Sequence of chain B:
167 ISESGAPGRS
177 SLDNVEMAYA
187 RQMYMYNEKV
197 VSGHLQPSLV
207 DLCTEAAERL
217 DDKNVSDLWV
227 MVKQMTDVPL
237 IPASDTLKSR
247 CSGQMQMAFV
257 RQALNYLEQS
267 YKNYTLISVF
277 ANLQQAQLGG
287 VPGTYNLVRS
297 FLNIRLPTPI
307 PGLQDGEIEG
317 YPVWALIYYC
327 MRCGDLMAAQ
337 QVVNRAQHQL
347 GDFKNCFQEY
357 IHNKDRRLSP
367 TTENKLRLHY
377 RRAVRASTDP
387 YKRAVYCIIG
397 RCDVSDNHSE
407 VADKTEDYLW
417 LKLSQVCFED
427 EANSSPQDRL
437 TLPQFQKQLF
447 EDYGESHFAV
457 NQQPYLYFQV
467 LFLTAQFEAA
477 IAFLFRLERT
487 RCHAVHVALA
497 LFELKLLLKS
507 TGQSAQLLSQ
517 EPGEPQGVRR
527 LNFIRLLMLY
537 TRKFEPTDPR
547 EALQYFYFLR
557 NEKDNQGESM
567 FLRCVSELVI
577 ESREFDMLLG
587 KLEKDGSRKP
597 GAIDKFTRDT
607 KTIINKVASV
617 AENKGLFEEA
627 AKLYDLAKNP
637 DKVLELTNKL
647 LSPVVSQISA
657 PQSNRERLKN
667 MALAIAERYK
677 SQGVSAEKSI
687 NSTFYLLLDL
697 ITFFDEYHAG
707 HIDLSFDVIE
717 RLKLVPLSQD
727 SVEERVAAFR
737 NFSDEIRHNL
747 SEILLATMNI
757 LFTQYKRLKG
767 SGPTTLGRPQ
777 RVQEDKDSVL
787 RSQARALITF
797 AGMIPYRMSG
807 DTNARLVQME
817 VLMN

Sequence of chain A:
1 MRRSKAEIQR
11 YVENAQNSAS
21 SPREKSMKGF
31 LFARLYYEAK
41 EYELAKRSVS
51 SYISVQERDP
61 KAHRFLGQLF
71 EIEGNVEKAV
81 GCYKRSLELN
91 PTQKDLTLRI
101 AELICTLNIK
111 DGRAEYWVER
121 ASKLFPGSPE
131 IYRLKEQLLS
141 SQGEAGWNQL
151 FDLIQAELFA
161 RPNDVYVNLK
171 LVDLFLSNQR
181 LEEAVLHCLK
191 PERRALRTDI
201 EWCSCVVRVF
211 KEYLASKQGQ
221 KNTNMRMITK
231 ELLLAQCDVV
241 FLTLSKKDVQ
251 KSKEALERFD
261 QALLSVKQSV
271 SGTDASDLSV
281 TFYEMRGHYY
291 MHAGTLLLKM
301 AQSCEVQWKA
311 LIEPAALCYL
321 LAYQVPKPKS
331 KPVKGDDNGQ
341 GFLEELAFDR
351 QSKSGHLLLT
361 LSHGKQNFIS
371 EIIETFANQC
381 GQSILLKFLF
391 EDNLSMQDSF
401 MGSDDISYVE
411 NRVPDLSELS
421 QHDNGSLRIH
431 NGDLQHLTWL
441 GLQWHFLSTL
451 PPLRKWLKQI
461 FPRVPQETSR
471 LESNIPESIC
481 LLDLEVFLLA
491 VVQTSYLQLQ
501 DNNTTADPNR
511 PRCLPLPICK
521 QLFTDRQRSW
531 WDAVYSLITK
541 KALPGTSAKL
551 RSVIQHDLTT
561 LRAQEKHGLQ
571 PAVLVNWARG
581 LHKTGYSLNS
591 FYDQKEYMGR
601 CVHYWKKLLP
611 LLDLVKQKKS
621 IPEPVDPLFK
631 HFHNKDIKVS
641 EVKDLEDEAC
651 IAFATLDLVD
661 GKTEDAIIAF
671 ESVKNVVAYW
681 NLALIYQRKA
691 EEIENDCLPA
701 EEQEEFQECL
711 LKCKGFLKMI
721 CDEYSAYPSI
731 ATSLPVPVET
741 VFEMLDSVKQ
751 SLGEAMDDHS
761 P

Residue-level contacts at the interface:
Residue K566 in chain A is in contact with residue R604 in chain B (closest heavy-atom distance 3.5 Å).
Residue F159 in chain A contacts residue I357 in chain B (closest heavy-atom distance 3.2 Å).
Residue K540 in chain A is in contact with residue P235 in chain B (closest heavy-atom distance 3.4 Å).
Residue I475 in chain A is in contact with residue A239 in chain B (closest heavy-atom distance 3.8 Å).
Residue K123 in chain A is in contact with residue Y291 in chain B (closest heavy-atom distance 3.9 Å).
Residue K540 in chain A is in contact with residue L236 in chain B (closest heavy-atom distance 3.4 Å).
Residue R470 in chain A is in contact with residue K244 in chain B (closest heavy-atom distance 4.0 Å).
Residue T97 in chain A is in contact with residue P288 in chain B (closest heavy-atom distance 3.5 Å).
Residue H556 in chain A is in contact with residue V196 in chain B (closest heavy-atom distance 3.9 Å).
Residue R120 in chain A is in contact with residue N292 in chain B (closest heavy-atom distance 3.3 Å).
Residue E477 in chain A is in contact with residue K244 in chain B (closest heavy-atom distance 3.3 Å).
Residue E88 in chain A interacts with residue Q280 in chain B (closest heavy-atom distance 3.3 Å).
Residue L537 in chain A contacts residue P238 in chain B (closest heavy-atom distance 3.8 Å).
Residue F159 in chain A contacts residue H358 in chain B (closest heavy-atom distance 3.1 Å).
Residue L124 in chain A is in contact with residue G289 in chain B (closest heavy-atom distance 3.5 Å).
Residue W530 in chain A interacts with residue L201 in chain B (closest heavy-atom distance 3.5 Å).
Residue E472 in chain A contacts residue K559 in chain B (closest heavy-atom distance 3.4 Å).
Residue Y116 in chain A interacts with residue R295 in chain B (closest heavy-atom distance 3.4 Å).
Residue L87 in chain A is in contact with residue Q280 in chain B (closest heavy-atom distance 3.7 Å).
Residue N474 in chain A interacts with residue K501 in chain B (closest heavy-atom distance 2.4 Å).
Residue R551 in chain A is in contact with residue V234 in chain B (closest heavy-atom distance 3.5 Å).
Residue Y116 in chain A contacts residue N292 in chain B (closest heavy-atom distance 2.4 Å).
Residue V553 in chain A is in contact with residue Q202 in chain B (closest heavy-atom distance 3.6 Å).
Residue I475 in chain A interacts with residue P238 in chain B (closest heavy-atom distance 3.4 Å).
Residue V553 in chain A interacts with residue L201 in chain B (closest heavy-atom distance 3.8 Å).
Residue P91 in chain A contacts residue F276 in chain B (closest heavy-atom distance 3.1 Å).
Residue H556 in chain A contacts residue L201 in chain B (closest heavy-atom distance 3.8 Å).
Residue N474 in chain A contacts residue P238 in chain B (closest heavy-atom distance 3.3 Å).
Residue K549 in chain A contacts residue P203 in chain B (closest heavy-atom distance 3.3 Å).
Residue F159 in chain A is in contact with residue K360 in chain B (closest heavy-atom distance 3.7 Å).
Residue K123 in chain A interacts with residue T290 in chain B (closest heavy-atom distance 3.9 Å).
Residue L124 in chain A contacts residue P288 in chain B (closest heavy-atom distance 3.7 Å).
Residue K540 in chain A interacts with residue I237 in chain B (closest heavy-atom distance 3.3 Å).
Residue S473 in chain A is in contact with residue K501 in chain B (closest heavy-atom distance 3.7 Å).
Residue D626 in chain A is in contact with residue G199 in chain B (closest heavy-atom distance 3.8 Å).
Residue L89 in chain A contacts residue L279 in chain B (closest heavy-atom distance 3.3 Å).
Residue H556 in chain A contacts residue G199 in chain B (closest heavy-atom distance 3.8 Å).
Residue N90 in chain A contacts residue L279 in chain B (closest heavy-atom distance 3.3 Å).
Residue E565 in chain A interacts with residue R556 in chain B (closest heavy-atom distance 2.6 Å).
Residue K549 in chain A interacts with residue S204 in chain B (closest heavy-atom distance 3.8 Å).
Residue D152 in chain A interacts with residue Q337 in chain B (closest heavy-atom distance 3.0 Å).
Residue I475 in chain A contacts residue K244 in chain B (closest heavy-atom distance 3.4 Å).
Residue R470 in chain A contacts residue S240 in chain B (closest heavy-atom distance 2.6 Å).
Residue G545 in chain A interacts with residue D233 in chain B (closest heavy-atom distance 3.5 Å).
Residue K123 in chain A contacts residue N292 in chain B (closest heavy-atom distance 3.0 Å).
Residue S552 in chain A contacts residue P203 in chain B (closest heavy-atom distance 3.3 Å).
Residue K549 in chain A interacts with residue D207 in chain B (closest heavy-atom distance 2.4 Å).
Residue R120 in chain A contacts residue V287 in chain B (closest heavy-atom distance 3.4 Å).
Residue K123 in chain A contacts residue M333 in chain B (closest heavy-atom distance 3.7 Å).
Residue R120 in chain A is in contact with residue P288 in chain B (closest heavy-atom distance 3.2 Å).
Residue A548 in chain A interacts with residue D233 in chain B (closest heavy-atom distance 3.6 Å).
Residue N90 in chain A interacts with residue F276 in chain B (closest heavy-atom distance 3.2 Å).
Residue F159 in chain A contacts residue L332 in chain B (closest heavy-atom distance 3.5 Å).
Residue L537 in chain A is in contact with residue I237 in chain B (closest heavy-atom distance 3.3 Å).
Residue P544 in chain A interacts with residue D233 in chain B (closest heavy-atom distance 3.3 Å).
Residue T92 in chain A interacts with residue F276 in chain B (closest heavy-atom distance 3.5 Å).
Residue H556 in chain A is in contact with residue Q202 in chain B (closest heavy-atom distance 3.2 Å).
Residue R551 in chain A is in contact with residue L236 in chain B (closest heavy-atom distance 3.4 Å).
Residue Q555 in chain A interacts with residue K501 in chain B (closest heavy-atom distance 3.1 Å).
Residue R526 in chain A contacts residue L201 in chain B (closest heavy-atom distance 3.4 Å).

This data describes a binding interaction between two proteins.